Sequence of the second protein:
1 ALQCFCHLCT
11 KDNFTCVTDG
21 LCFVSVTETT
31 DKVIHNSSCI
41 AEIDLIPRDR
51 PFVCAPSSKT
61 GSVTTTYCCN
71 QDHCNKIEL

This data describes a binding interaction between two proteins.

Interface contacts:
Residue T57 in the first protein contacts residue F52 in the second protein (closest heavy-atom distance 4.6 Å).
Residue Y50 in the first protein is in contact with residue T60 in the second protein (closest heavy-atom distance 3.2 Å).
Residue A1 in the first protein is in contact with residue L8 in the second protein (closest heavy-atom distance 4.3 Å).
Residue L51 in the first protein is in contact with residue V53 in the second protein (closest heavy-atom distance 4.1 Å).
Residue E12 in the first protein is in contact with residue I34 in the second protein (closest heavy-atom distance 4.4 Å).
Residue R52 in the first protein interacts with residue I34 in the second protein (closest heavy-atom distance 4.7 Å).
Residue T67 in the first protein interacts with residue G61 in the second protein (closest heavy-atom distance 4.9 Å).
Residue Y50 in the first protein contacts residue V53 in the second protein (closest heavy-atom distance 4.3 Å).
Residue E12 in the first protein is in contact with residue K32 in the second protein (closest heavy-atom distance 4.3 Å).
Residue L68 in the first protein interacts with residue T60 in the second protein (closest heavy-atom distance 3.9 Å).
Residue T57 in the first protein interacts with residue I46 in the second protein (closest heavy-atom distance 4.2 Å).
Residue Y6 in the first protein interacts with residue I34 in the second protein (closest heavy-atom distance 3.7 Å).
Residue T67 in the first protein interacts with residue V63 in the second protein (closest heavy-atom distance 4.0 Å).
Residue L51 in the first protein is in contact with residue F23 in the second protein (closest heavy-atom distance 3.8 Å).
Residue Y50 in the first protein is in contact with residue F52 in the second protein (closest heavy-atom distance 3.8 Å).
Residue T60 in the first protein interacts with residue F52 in the second protein (closest heavy-atom distance 3.8 Å).
Residue L51 in the first protein is in contact with residue T66 in the second protein (closest heavy-atom distance 3.8 Å).
Residue L64 in the first protein interacts with residue T60 in the second protein (closest heavy-atom distance 3.8 Å).
Residue T67 in the first protein interacts with residue T60 in the second protein (closest heavy-atom distance 4.8 Å).

Sequence of the first protein:
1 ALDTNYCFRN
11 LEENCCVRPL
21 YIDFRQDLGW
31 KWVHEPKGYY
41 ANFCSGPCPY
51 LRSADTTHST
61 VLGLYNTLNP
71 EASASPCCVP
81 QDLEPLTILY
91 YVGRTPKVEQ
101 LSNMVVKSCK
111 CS